Sequence of protein 1:
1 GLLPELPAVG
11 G

Sequence of protein 2:
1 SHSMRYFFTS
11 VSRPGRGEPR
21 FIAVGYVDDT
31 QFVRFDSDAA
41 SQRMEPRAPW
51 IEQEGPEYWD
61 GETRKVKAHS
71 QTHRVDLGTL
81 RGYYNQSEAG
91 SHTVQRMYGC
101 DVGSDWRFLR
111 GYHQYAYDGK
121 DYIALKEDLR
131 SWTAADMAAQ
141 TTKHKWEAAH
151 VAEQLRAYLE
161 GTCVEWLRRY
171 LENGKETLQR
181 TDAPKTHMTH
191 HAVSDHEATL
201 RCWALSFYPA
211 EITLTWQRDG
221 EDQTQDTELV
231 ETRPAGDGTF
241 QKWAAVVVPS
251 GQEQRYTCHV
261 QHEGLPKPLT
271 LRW

Contacts between the two chains:
Residue R96 in protein 2 is in contact with residue L6 in protein 1 (closest heavy-atom distance 3.5 Å).
Residue L155 in protein 2 is in contact with residue P7 in protein 1 (closest heavy-atom distance 4.4 Å).
Residue F8 in protein 2 contacts residue L2 in protein 1 (closest heavy-atom distance 3.6 Å).
Residue D76 in protein 2 is in contact with residue G10 in protein 1 (closest heavy-atom distance 4.5 Å).
Residue R96 in protein 2 contacts residue V9 in protein 1 (closest heavy-atom distance 4.7 Å).
Residue Y98 in protein 2 interacts with residue L6 in protein 1 (closest heavy-atom distance 3.9 Å).
Residue D76 in protein 2 interacts with residue P7 in protein 1 (closest heavy-atom distance 4.7 Å).
Residue H69 in protein 2 is in contact with residue L6 in protein 1 (closest heavy-atom distance 3.7 Å).
Residue R96 in protein 2 contacts residue A8 in protein 1 (closest heavy-atom distance 4.8 Å).
Residue W146 in protein 2 interacts with residue G11 in protein 1 (closest heavy-atom distance 4.9 Å).
Residue T72 in protein 2 is in contact with residue A8 in protein 1 (closest heavy-atom distance 3.8 Å).
Residue H69 in protein 2 interacts with residue L2 in protein 1 (closest heavy-atom distance 4.1 Å).
Residue Y98 in protein 2 is in contact with residue L3 in protein 1 (closest heavy-atom distance 3.1 Å).
Residue V66 in protein 2 contacts residue L2 in protein 1 (closest heavy-atom distance 3.4 Å).
Residue W146 in protein 2 is in contact with residue V9 in protein 1 (closest heavy-atom distance 3.9 Å).
Residue W146 in protein 2 is in contact with residue A8 in protein 1 (closest heavy-atom distance 2.8 Å).
Residue D76 in protein 2 contacts residue V9 in protein 1 (closest heavy-atom distance 2.9 Å).
Residue Y158 in protein 2 interacts with residue L3 in protein 1 (closest heavy-atom distance 3.6 Å).
Residue W166 in protein 2 contacts residue G1 in protein 1 (closest heavy-atom distance 3.4 Å).
Residue H69 in protein 2 is in contact with residue L3 in protein 1 (closest heavy-atom distance 3.3 Å).
Residue Y6 in protein 2 interacts with residue L2 in protein 1 (closest heavy-atom distance 3.4 Å).
Residue M4 in protein 2 contacts residue G1 in protein 1 (closest heavy-atom distance 3.7 Å).
Residue M44 in protein 2 interacts with residue L2 in protein 1 (closest heavy-atom distance 3.7 Å).
Residue R96 in protein 2 contacts residue P7 in protein 1 (closest heavy-atom distance 3.0 Å).
Residue Y122 in protein 2 is in contact with residue V9 in protein 1 (closest heavy-atom distance 4.2 Å).
Residue T72 in protein 2 interacts with residue L6 in protein 1 (closest heavy-atom distance 3.8 Å).
Residue K145 in protein 2 interacts with residue V9 in protein 1 (closest heavy-atom distance 4.2 Å).
Residue K145 in protein 2 interacts with residue G11 in protein 1 (closest heavy-atom distance 3.9 Å).
Residue K65 in protein 2 is in contact with residue L2 in protein 1 (closest heavy-atom distance 2.8 Å).
Residue Y83 in protein 2 contacts residue G10 in protein 1 (closest heavy-atom distance 3.7 Å).
Residue W146 in protein 2 contacts residue P7 in protein 1 (closest heavy-atom distance 3.7 Å).
Residue L80 in protein 2 interacts with residue V9 in protein 1 (closest heavy-atom distance 4.0 Å).
Residue K145 in protein 2 contacts residue G10 in protein 1 (closest heavy-atom distance 3.1 Å).
Residue E62 in protein 2 interacts with residue L2 in protein 1 (closest heavy-atom distance 3.0 Å).
Residue Y58 in protein 2 interacts with residue G1 in protein 1 (closest heavy-atom distance 4.3 Å).
Residue T142 in protein 2 is in contact with residue G10 in protein 1 (closest heavy-atom distance 4.9 Å).
Residue V151 in protein 2 is in contact with residue P7 in protein 1 (closest heavy-atom distance 3.7 Å).
Residue D76 in protein 2 is in contact with residue A8 in protein 1 (closest heavy-atom distance 3.6 Å).
Residue T79 in protein 2 contacts residue V9 in protein 1 (closest heavy-atom distance 4.0 Å).
Residue K65 in protein 2 interacts with residue L3 in protein 1 (closest heavy-atom distance 3.7 Å).
Residue Y83 in protein 2 is in contact with residue V9 in protein 1 (closest heavy-atom distance 4.1 Å).
Residue Y170 in protein 2 interacts with residue G1 in protein 1 (closest heavy-atom distance 2.7 Å).
Residue H73 in protein 2 is in contact with residue L6 in protein 1 (closest heavy-atom distance 3.5 Å).
Residue Y6 in protein 2 is in contact with residue G1 in protein 1 (closest heavy-atom distance 2.8 Å).
Residue Y115 in protein 2 interacts with residue V9 in protein 1 (closest heavy-atom distance 3.7 Å).
Residue L155 in protein 2 is in contact with residue L3 in protein 1 (closest heavy-atom distance 3.4 Å).
Residue K65 in protein 2 contacts residue P4 in protein 1 (closest heavy-atom distance 4.0 Å).
Residue H113 in protein 2 interacts with residue L3 in protein 1 (closest heavy-atom distance 4.5 Å).
Residue Y98 in protein 2 is in contact with residue L2 in protein 1 (closest heavy-atom distance 3.2 Å).
Residue F32 in protein 2 is in contact with residue G1 in protein 1 (closest heavy-atom distance 4.8 Å).
Residue T79 in protein 2 interacts with residue G10 in protein 1 (closest heavy-atom distance 3.7 Å).
Residue Y158 in protein 2 is in contact with residue G1 in protein 1 (closest heavy-atom distance 2.5 Å).
Residue Y158 in protein 2 is in contact with residue L2 in protein 1 (closest heavy-atom distance 3.8 Å).
Residue H113 in protein 2 contacts residue P7 in protein 1 (closest heavy-atom distance 4.0 Å).
Residue E62 in protein 2 contacts residue G1 in protein 1 (closest heavy-atom distance 3.6 Å).
Residue T72 in protein 2 contacts residue P7 in protein 1 (closest heavy-atom distance 3.8 Å).
Residue K65 in protein 2 is in contact with residue G1 in protein 1 (closest heavy-atom distance 4.0 Å).
Residue H113 in protein 2 interacts with residue L6 in protein 1 (closest heavy-atom distance 4.4 Å).
Residue T142 in protein 2 interacts with residue V9 in protein 1 (closest heavy-atom distance 2.8 Å).
Residue Y158 in protein 2 contacts residue P4 in protein 1 (closest heavy-atom distance 4.2 Å).

The following describes two proteins that form a bound complex.